This data describes a binding interaction between two proteins.

Residue-level contacts at the interface:
Residue R38 in chain A is in contact with residue K58 in chain B (closest heavy-atom distance 3.5 Å).
Residue F62 in chain A interacts with residue Y86 in chain B (closest heavy-atom distance 3.5 Å).
Residue K17 in chain A contacts residue L41 in chain B (closest heavy-atom distance 3.7 Å).
Residue R38 in chain A is in contact with residue E57 in chain B (closest heavy-atom distance 2.9 Å).
Residue F51 in chain A interacts with residue G76 in chain B (closest heavy-atom distance 3.3 Å).
Residue F62 in chain A is in contact with residue K87 in chain B (closest heavy-atom distance 3.3 Å).
Residue L28 in chain A is in contact with residue L51 in chain B (closest heavy-atom distance 3.5 Å).
Residue L9 in chain A interacts with residue L34 in chain B (closest heavy-atom distance 3.8 Å).
Residue R38 in chain A interacts with residue S61 in chain B (closest heavy-atom distance 3.3 Å).
Residue K52 in chain A interacts with residue N72 in chain B (closest heavy-atom distance 3.3 Å).
Residue L37 in chain A interacts with residue I62 in chain B (closest heavy-atom distance 3.8 Å).
Residue S48 in chain A is in contact with residue N72 in chain B (closest heavy-atom distance 2.7 Å).
Residue M20 in chain A contacts residue F48 in chain B (closest heavy-atom distance 3.8 Å).
Residue V13 in chain A interacts with residue L38 in chain B (closest heavy-atom distance 3.7 Å).
Residue Q10 in chain A interacts with residue T33 in chain B (closest heavy-atom distance 2.6 Å).
Residue G31 in chain A contacts residue Q55 in chain B (closest heavy-atom distance 3.5 Å).
Residue A59 in chain A interacts with residue N79 in chain B (closest heavy-atom distance 3.4 Å).
Residue K17 in chain A interacts with residue L44 in chain B (closest heavy-atom distance 3.6 Å).
Residue W63 in chain A is in contact with residue Y86 in chain B (closest heavy-atom distance 3.5 Å).
Residue V6 in chain A is in contact with residue S30 in chain B (closest heavy-atom distance 3.1 Å).
Residue E14 in chain A contacts residue D37 in chain B (closest heavy-atom distance 3.4 Å).
Residue S55 in chain A is in contact with residue N79 in chain B (closest heavy-atom distance 3.7 Å).
Residue V6 in chain A contacts residue W31 in chain B (closest heavy-atom distance 3.5 Å).
Residue A59 in chain A contacts residue Y86 in chain B (closest heavy-atom distance 3.5 Å).
Residue S48 in chain A contacts residue A69 in chain B (closest heavy-atom distance 3.3 Å).
Residue F51 in chain A contacts residue T77 in chain B (closest heavy-atom distance 3.8 Å).
Residue F51 in chain A interacts with residue V73 in chain B (closest heavy-atom distance 3.5 Å).
Residue E49 in chain A contacts residue N72 in chain B (closest heavy-atom distance 3.2 Å).
Residue S55 in chain A interacts with residue G76 in chain B (closest heavy-atom distance 3.5 Å).
Residue R60 in chain A contacts residue K82 in chain B (closest heavy-atom distance 3.7 Å).
Residue E45 in chain A interacts with residue N72 in chain B (closest heavy-atom distance 3.8 Å).
Residue V13 in chain A interacts with residue D37 in chain B (closest heavy-atom distance 3.6 Å).
Residue F51 in chain A interacts with residue L80 in chain B (closest heavy-atom distance 3.7 Å).
Residue L34 in chain A is in contact with residue Q55 in chain B (closest heavy-atom distance 3.5 Å).
Residue I27 in chain A contacts residue Q55 in chain B (closest heavy-atom distance 2.8 Å).
Residue Q10 in chain A interacts with residue D37 in chain B (closest heavy-atom distance 3.6 Å).
Residue V58 in chain A contacts residue A83 in chain B (closest heavy-atom distance 3.6 Å).
Residue T41 in chain A contacts residue V66 in chain B (closest heavy-atom distance 3.5 Å).
Residue E42 in chain A interacts with residue H65 in chain B (closest heavy-atom distance 3.2 Å).
Residue L34 in chain A contacts residue I59 in chain B (closest heavy-atom distance 3.6 Å).
Residue K52 in chain A contacts residue E75 in chain B (closest heavy-atom distance 3.5 Å).
Residue R30 in chain A contacts residue Q55 in chain B (closest heavy-atom distance 2.4 Å).
Residue N66 in chain A is in contact with residue Y86 in chain B (closest heavy-atom distance 3.8 Å).
Residue Q10 in chain A is in contact with residue L34 in chain B (closest heavy-atom distance 3.2 Å).
Residue R30 in chain A interacts with residue I59 in chain B (closest heavy-atom distance 3.7 Å).
Residue T21 in chain A is in contact with residue L44 in chain B (closest heavy-atom distance 3.8 Å).
Residue Q56 in chain A is in contact with residue N79 in chain B (closest heavy-atom distance 3.1 Å).
Residue K17 in chain A contacts residue D37 in chain B (closest heavy-atom distance 3.1 Å).
Residue K17 in chain A is in contact with residue E40 in chain B (closest heavy-atom distance 2.8 Å).
Residue E35 in chain A interacts with residue K58 in chain B (closest heavy-atom distance 3.2 Å).
Residue I27 in chain A is in contact with residue V52 in chain B (closest heavy-atom distance 3.8 Å).
Residue T41 in chain A interacts with residue H65 in chain B (closest heavy-atom distance 3.4 Å).
Residue L34 in chain A is in contact with residue I62 in chain B (closest heavy-atom distance 3.5 Å).
Residue E45 in chain A contacts residue H65 in chain B (closest heavy-atom distance 3.3 Å).
Residue G2 in chain A is in contact with residue W31 in chain B (closest heavy-atom distance 3.3 Å).
Residue E45 in chain A interacts with residue S68 in chain B (closest heavy-atom distance 3.2 Å).
Residue I27 in chain A interacts with residue L51 in chain B (closest heavy-atom distance 3.6 Å).
Residue N23 in chain A interacts with residue F48 in chain B (closest heavy-atom distance 3.6 Å).
Residue A59 in chain A is in contact with residue A83 in chain B (closest heavy-atom distance 3.5 Å).
Residue R38 in chain A contacts residue I62 in chain B (closest heavy-atom distance 3.5 Å).

Sequence of chain B:
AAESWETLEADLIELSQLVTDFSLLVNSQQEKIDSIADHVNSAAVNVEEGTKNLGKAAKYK

Sequence of chain A:
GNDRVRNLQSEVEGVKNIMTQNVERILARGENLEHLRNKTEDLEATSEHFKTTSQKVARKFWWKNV